Sequence of chain B:
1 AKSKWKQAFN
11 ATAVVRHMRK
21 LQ

Sequence of chain A:
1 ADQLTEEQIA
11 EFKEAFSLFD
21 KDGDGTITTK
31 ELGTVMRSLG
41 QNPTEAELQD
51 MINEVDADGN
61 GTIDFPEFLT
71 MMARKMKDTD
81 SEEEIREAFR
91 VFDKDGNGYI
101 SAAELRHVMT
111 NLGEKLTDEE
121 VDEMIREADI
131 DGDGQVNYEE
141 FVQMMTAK

The following describes two proteins that form a bound complex.

Residue-level contacts at the interface:
Residue K75 in chain A contacts residue A13 in chain B (closest heavy-atom distance 3.4 Å).
Residue L105 in chain A is in contact with residue W5 in chain B (closest heavy-atom distance 4.0 Å).
Residue E14 in chain A interacts with residue Q7 in chain B (closest heavy-atom distance 3.4 Å).
Residue L18 in chain A contacts residue Q7 in chain B (closest heavy-atom distance 3.6 Å).
Residue L116 in chain A contacts residue K4 in chain B (closest heavy-atom distance 4.0 Å).
Residue A88 in chain A is in contact with residue T12 in chain B (closest heavy-atom distance 3.1 Å).
Residue E14 in chain A contacts residue S3 in chain B (closest heavy-atom distance 3.5 Å).
Residue M109 in chain A contacts residue K4 in chain B (closest heavy-atom distance 3.8 Å).
Residue F92 in chain A is in contact with residue A8 in chain B (closest heavy-atom distance 3.9 Å).
Residue F12 in chain A is in contact with residue N10 in chain B (closest heavy-atom distance 4.0 Å).
Residue E84 in chain A contacts residue F9 in chain B (closest heavy-atom distance 3.3 Å).
Residue M124 in chain A interacts with residue W5 in chain B (closest heavy-atom distance 2.9 Å).
Residue E87 in chain A interacts with residue R16 in chain B (closest heavy-atom distance 3.1 Å).
Residue A46 in chain A interacts with residue Q22 in chain B (closest heavy-atom distance 4.1 Å).
Residue A15 in chain A interacts with residue Q7 in chain B (closest heavy-atom distance 3.4 Å).
Residue E84 in chain A interacts with residue R16 in chain B (closest heavy-atom distance 3.5 Å).
Residue V136 in chain A interacts with residue W5 in chain B (closest heavy-atom distance 4.0 Å).
Residue D78 in chain A is in contact with residue H17 in chain B (closest heavy-atom distance 3.0 Å).
Residue F141 in chain A interacts with residue F9 in chain B (closest heavy-atom distance 3.6 Å).
Residue E84 in chain A is in contact with residue A13 in chain B (closest heavy-atom distance 3.0 Å).
Residue M71 in chain A is in contact with residue V14 in chain B (closest heavy-atom distance 3.4 Å).
Residue M71 in chain A is in contact with residue M18 in chain B (closest heavy-atom distance 4.0 Å).
Residue K75 in chain A contacts residue H17 in chain B (closest heavy-atom distance 3.4 Å).
Residue A128 in chain A interacts with residue W5 in chain B (closest heavy-atom distance 3.1 Å).
Residue M76 in chain A interacts with residue N10 in chain B (closest heavy-atom distance 3.5 Å).
Residue M124 in chain A interacts with residue K4 in chain B (closest heavy-atom distance 4.2 Å).
Residue M144 in chain A contacts residue K2 in chain B (closest heavy-atom distance 2.4 Å).
Residue E47 in chain A is in contact with residue Q22 in chain B (closest heavy-atom distance 2.6 Å).
Residue E47 in chain A interacts with residue R19 in chain B (closest heavy-atom distance 2.9 Å).
Residue E7 in chain A contacts residue K6 in chain B (closest heavy-atom distance 4.2 Å).
Residue E127 in chain A contacts residue A1 in chain B (closest heavy-atom distance 2.6 Å).
Residue R74 in chain A interacts with residue L21 in chain B (closest heavy-atom distance 3.8 Å).
Residue M145 in chain A is in contact with residue K2 in chain B (closest heavy-atom distance 2.9 Å).
Residue M36 in chain A contacts residue V15 in chain B (closest heavy-atom distance 3.4 Å).
Residue E114 in chain A is in contact with residue K4 in chain B (closest heavy-atom distance 4.0 Å).
Residue R74 in chain A is in contact with residue M18 in chain B (closest heavy-atom distance 3.6 Å).
Residue M145 in chain A interacts with residue F9 in chain B (closest heavy-atom distance 3.2 Å).
Residue D50 in chain A interacts with residue Q22 in chain B (closest heavy-atom distance 3.2 Å).
Residue F92 in chain A interacts with residue T12 in chain B (closest heavy-atom distance 3.7 Å).
Residue E54 in chain A is in contact with residue M18 in chain B (closest heavy-atom distance 3.0 Å).
Residue M51 in chain A is in contact with residue M18 in chain B (closest heavy-atom distance 3.3 Å).
Residue M144 in chain A contacts residue W5 in chain B (closest heavy-atom distance 3.1 Å).
Residue K75 in chain A contacts residue V14 in chain B (closest heavy-atom distance 3.8 Å).
Residue L39 in chain A contacts residue V15 in chain B (closest heavy-atom distance 3.9 Å).
Residue M72 in chain A interacts with residue N10 in chain B (closest heavy-atom distance 3.6 Å).
Residue E11 in chain A is in contact with residue K6 in chain B (closest heavy-atom distance 2.4 Å).
Residue Q41 in chain A is in contact with residue V15 in chain B (closest heavy-atom distance 3.3 Å).
Residue M51 in chain A is in contact with residue V15 in chain B (closest heavy-atom distance 4.0 Å).
Residue L39 in chain A contacts residue A11 in chain B (closest heavy-atom distance 3.8 Å).
Residue F141 in chain A interacts with residue W5 in chain B (closest heavy-atom distance 3.5 Å).
Residue T146 in chain A interacts with residue K2 in chain B (closest heavy-atom distance 2.6 Å).
Residue F19 in chain A is in contact with residue A11 in chain B (closest heavy-atom distance 4.2 Å).
Residue E54 in chain A is in contact with residue L21 in chain B (closest heavy-atom distance 3.5 Å).
Residue M72 in chain A is in contact with residue V14 in chain B (closest heavy-atom distance 3.3 Å).
Residue M51 in chain A is in contact with residue Q22 in chain B (closest heavy-atom distance 2.6 Å).
Residue I85 in chain A contacts residue F9 in chain B (closest heavy-atom distance 3.6 Å).
Residue M109 in chain A contacts residue A8 in chain B (closest heavy-atom distance 4.1 Å).
Residue M145 in chain A is in contact with residue W5 in chain B (closest heavy-atom distance 3.8 Å).
Residue E83 in chain A contacts residue R16 in chain B (closest heavy-atom distance 2.5 Å).
Residue M51 in chain A is in contact with residue V14 in chain B (closest heavy-atom distance 4.2 Å).